These two protein chains interact to form a complex.

Sequence of protein 1:
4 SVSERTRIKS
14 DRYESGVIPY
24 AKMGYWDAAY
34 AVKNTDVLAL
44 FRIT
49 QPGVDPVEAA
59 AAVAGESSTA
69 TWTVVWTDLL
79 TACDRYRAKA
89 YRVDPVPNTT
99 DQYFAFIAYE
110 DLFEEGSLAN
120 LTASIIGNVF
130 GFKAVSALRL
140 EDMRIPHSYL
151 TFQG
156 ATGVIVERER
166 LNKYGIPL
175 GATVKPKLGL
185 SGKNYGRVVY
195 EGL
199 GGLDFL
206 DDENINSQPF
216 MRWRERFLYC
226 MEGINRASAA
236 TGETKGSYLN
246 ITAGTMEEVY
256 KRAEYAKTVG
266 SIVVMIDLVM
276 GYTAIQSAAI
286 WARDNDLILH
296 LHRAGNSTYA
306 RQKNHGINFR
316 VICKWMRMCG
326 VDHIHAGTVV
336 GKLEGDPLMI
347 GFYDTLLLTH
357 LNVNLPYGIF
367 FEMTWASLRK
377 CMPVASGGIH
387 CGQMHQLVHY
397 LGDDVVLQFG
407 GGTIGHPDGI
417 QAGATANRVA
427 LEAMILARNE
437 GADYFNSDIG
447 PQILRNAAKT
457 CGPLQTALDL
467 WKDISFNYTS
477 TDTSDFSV

Interface contacts:
Residue F104 in protein 1 is in contact with residue W4 in protein 2 (closest heavy-atom distance 3.8 Å).
Residue F482 in protein 1 is in contact with residue W4 in protein 2 (closest heavy-atom distance 4.3 Å).
Residue N37 in protein 1 is in contact with residue Q9 in protein 2 (closest heavy-atom distance 2.9 Å).
Residue F366 in protein 1 is in contact with residue W4 in protein 2 (closest heavy-atom distance 4.3 Å).
Residue L41 in protein 1 is in contact with residue N8 in protein 2 (closest heavy-atom distance 4.7 Å).
Residue L361 in protein 1 contacts residue W4 in protein 2 (closest heavy-atom distance 4.2 Å).
Residue F104 in protein 1 interacts with residue N8 in protein 2 (closest heavy-atom distance 4.5 Å).
Residue V35 in protein 1 contacts residue M7 in protein 2 (closest heavy-atom distance 3.6 Å).
Residue F102 in protein 1 contacts residue W4 in protein 2 (closest heavy-atom distance 4.2 Å).
Residue Y89 in protein 1 interacts with residue M7 in protein 2 (closest heavy-atom distance 4.0 Å).
Residue L361 in protein 1 is in contact with residue A1 in protein 2 (closest heavy-atom distance 4.9 Å).
Residue V35 in protein 1 contacts residue N8 in protein 2 (closest heavy-atom distance 3.9 Å).
Residue R90 in protein 1 interacts with residue M7 in protein 2 (closest heavy-atom distance 3.3 Å).
Residue R90 in protein 1 interacts with residue W4 in protein 2 (closest heavy-atom distance 2.8 Å).
Residue F367 in protein 1 is in contact with residue N8 in protein 2 (closest heavy-atom distance 4.7 Å).
Residue D92 in protein 1 interacts with residue W4 in protein 2 (closest heavy-atom distance 2.8 Å).
Residue Y89 in protein 1 is in contact with residue N8 in protein 2 (closest heavy-atom distance 2.5 Å).
Residue V35 in protein 1 interacts with residue Q9 in protein 2 (closest heavy-atom distance 3.6 Å).
Residue D92 in protein 1 interacts with residue M7 in protein 2 (closest heavy-atom distance 4.8 Å).
Residue R90 in protein 1 interacts with residue E3 in protein 2 (closest heavy-atom distance 4.5 Å).
Residue F104 in protein 1 contacts residue M7 in protein 2 (closest heavy-atom distance 3.6 Å).

Sequence of protein 2:
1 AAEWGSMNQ